Sequence of the first protein:
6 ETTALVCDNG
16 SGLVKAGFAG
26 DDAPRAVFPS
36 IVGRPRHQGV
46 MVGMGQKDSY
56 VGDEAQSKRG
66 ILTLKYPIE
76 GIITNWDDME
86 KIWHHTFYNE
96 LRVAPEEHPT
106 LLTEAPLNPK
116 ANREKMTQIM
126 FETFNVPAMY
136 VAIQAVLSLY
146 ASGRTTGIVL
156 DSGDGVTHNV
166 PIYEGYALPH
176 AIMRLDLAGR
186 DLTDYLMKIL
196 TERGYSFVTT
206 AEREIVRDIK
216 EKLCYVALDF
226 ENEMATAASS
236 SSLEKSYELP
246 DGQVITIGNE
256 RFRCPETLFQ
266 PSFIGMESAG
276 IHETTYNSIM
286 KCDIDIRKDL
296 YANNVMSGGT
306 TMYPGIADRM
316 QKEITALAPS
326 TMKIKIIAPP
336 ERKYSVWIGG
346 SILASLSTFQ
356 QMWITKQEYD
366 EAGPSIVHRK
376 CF

The following describes two proteins that form a bound complex.

Sequence of the second protein:
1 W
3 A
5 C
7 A

Interface contacts:
Residue Q248 in the first protein interacts with residue A3 in the second protein (closest heavy-atom distance 3.3 Å).
Residue G199 in the first protein interacts with residue A3 in the second protein (closest heavy-atom distance 4.3 Å).
Residue Y200 in the first protein contacts residue A3 in the second protein (closest heavy-atom distance 3.3 Å).
Residue L244 in the first protein is in contact with residue A3 in the second protein (closest heavy-atom distance 4.7 Å).
Residue T196 in the first protein interacts with residue W1 in the second protein (closest heavy-atom distance 3.9 Å).
Residue S201 in the first protein contacts residue W1 in the second protein (closest heavy-atom distance 3.6 Å).
Residue F202 in the first protein interacts with residue A3 in the second protein (closest heavy-atom distance 4.8 Å).
Residue G199 in the first protein interacts with residue W1 in the second protein (closest heavy-atom distance 3.8 Å).
Residue S201 in the first protein interacts with residue A3 in the second protein (closest heavy-atom distance 3.4 Å).
Residue Y200 in the first protein is in contact with residue W1 in the second protein (closest heavy-atom distance 4.8 Å).